Interface contacts:
Residue E238 in chain B contacts residue N127 in chain A (closest heavy-atom distance 2.3 Å).
Residue E192 in chain B interacts with residue G76 in chain A (closest heavy-atom distance 3.4 Å).
Residue F191 in chain B contacts residue G76 in chain A (closest heavy-atom distance 4.7 Å).
Residue K236 in chain B contacts residue K129 in chain A (closest heavy-atom distance 3.5 Å).
Residue F188 in chain B interacts with residue K80 in chain A (closest heavy-atom distance 3.7 Å).
Residue E238 in chain B contacts residue K140 in chain A (closest heavy-atom distance 3.9 Å).
Residue E192 in chain B contacts residue F75 in chain A (closest heavy-atom distance 2.8 Å).
Residue E238 in chain B contacts residue K129 in chain A (closest heavy-atom distance 4.4 Å).
Residue E238 in chain B interacts with residue L78 in chain A (closest heavy-atom distance 4.8 Å).
Residue F188 in chain B interacts with residue A79 in chain A (closest heavy-atom distance 3.5 Å).
Residue E238 in chain B interacts with residue N126 in chain A (closest heavy-atom distance 3.6 Å).
Residue E219 in chain B is in contact with residue K86 in chain A (closest heavy-atom distance 3.7 Å).
Residue F188 in chain B contacts residue G76 in chain A (closest heavy-atom distance 3.9 Å).
Residue F191 in chain B is in contact with residue F75 in chain A (closest heavy-atom distance 4.1 Å).
Residue E238 in chain B contacts residue V82 in chain A (closest heavy-atom distance 4.6 Å).
Residue D185 in chain B interacts with residue K80 in chain A (closest heavy-atom distance 3.1 Å).

This data describes a binding interaction between two proteins.

Sequence of chain A:
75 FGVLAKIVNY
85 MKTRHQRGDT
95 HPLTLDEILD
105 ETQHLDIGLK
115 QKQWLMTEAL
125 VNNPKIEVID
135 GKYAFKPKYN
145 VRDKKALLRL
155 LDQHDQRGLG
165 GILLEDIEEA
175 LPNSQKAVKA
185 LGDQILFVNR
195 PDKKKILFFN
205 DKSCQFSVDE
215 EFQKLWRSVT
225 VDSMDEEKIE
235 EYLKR

Sequence of chain B:
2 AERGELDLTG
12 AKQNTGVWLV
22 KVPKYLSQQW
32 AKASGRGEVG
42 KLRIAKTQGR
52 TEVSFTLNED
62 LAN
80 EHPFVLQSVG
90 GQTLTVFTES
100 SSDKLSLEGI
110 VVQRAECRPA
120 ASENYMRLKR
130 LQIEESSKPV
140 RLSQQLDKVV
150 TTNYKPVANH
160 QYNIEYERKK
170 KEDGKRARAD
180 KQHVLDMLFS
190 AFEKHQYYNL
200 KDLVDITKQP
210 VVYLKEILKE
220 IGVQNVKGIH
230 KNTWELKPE